Sequence of protein 1:
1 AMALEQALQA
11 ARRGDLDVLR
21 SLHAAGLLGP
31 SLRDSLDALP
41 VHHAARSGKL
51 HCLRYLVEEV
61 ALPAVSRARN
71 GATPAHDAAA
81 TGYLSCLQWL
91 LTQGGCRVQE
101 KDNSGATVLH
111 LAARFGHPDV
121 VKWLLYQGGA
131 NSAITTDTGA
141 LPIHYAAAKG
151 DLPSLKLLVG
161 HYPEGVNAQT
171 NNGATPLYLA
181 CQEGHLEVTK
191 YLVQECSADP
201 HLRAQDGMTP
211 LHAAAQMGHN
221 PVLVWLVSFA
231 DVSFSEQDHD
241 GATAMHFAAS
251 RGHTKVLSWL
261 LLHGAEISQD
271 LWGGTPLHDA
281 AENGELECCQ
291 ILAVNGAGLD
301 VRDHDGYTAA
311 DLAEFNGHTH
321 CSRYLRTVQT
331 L

Sequence of protein 2:
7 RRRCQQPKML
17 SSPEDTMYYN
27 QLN

Residue-level contacts at the interface:
Residue Q182 in protein 1 interacts with residue P13 in protein 2 (closest heavy-atom distance 3.5 Å).
Residue S250 in protein 1 interacts with residue R8 in protein 2 (closest heavy-atom distance 4.0 Å).
Residue D102 in protein 1 contacts residue D21 in protein 2 (closest heavy-atom distance 3.5 Å).
Residue D77 in protein 1 is in contact with residue L28 in protein 2 (closest heavy-atom distance 3.6 Å).
Residue F115 in protein 1 contacts residue N26 in protein 2 (closest heavy-atom distance 4.0 Å).
Residue L179 in protein 1 is in contact with residue L16 in protein 2 (closest heavy-atom distance 3.7 Å).
Residue A204 in protein 1 is in contact with residue K14 in protein 2 (closest heavy-atom distance 3.9 Å).
Residue M208 in protein 1 contacts residue Q11 in protein 2 (closest heavy-atom distance 3.6 Å).
Residue A242 in protein 1 contacts residue R8 in protein 2 (closest heavy-atom distance 3.5 Å).
Residue A80 in protein 1 interacts with residue L28 in protein 2 (closest heavy-atom distance 3.9 Å).
Residue T170 in protein 1 interacts with residue L16 in protein 2 (closest heavy-atom distance 3.8 Å).
Residue H144 in protein 1 interacts with residue L16 in protein 2 (closest heavy-atom distance 3.8 Å).
Residue R46 in protein 1 is in contact with residue Q27 in protein 2 (closest heavy-atom distance 4.0 Å).
Residue L111 in protein 1 is in contact with residue Y25 in protein 2 (closest heavy-atom distance 3.4 Å).
Residue F247 in protein 1 contacts residue Q11 in protein 2 (closest heavy-atom distance 3.6 Å).
Residue Y178 in protein 1 contacts residue K14 in protein 2 (closest heavy-atom distance 2.9 Å).
Residue L36 in protein 1 is in contact with residue M23 in protein 2 (closest heavy-atom distance 4.0 Å).
Residue T138 in protein 1 interacts with residue L16 in protein 2 (closest heavy-atom distance 2.7 Å).
Residue D279 in protein 1 is in contact with residue R8 in protein 2 (closest heavy-atom distance 2.9 Å).
Residue R251 in protein 1 is in contact with residue Q11 in protein 2 (closest heavy-atom distance 2.5 Å).
Residue D77 in protein 1 contacts residue Y24 in protein 2 (closest heavy-atom distance 2.6 Å).
Residue D270 in protein 1 is in contact with residue R8 in protein 2 (closest heavy-atom distance 2.9 Å).
Residue R114 in protein 1 interacts with residue T22 in protein 2 (closest heavy-atom distance 3.0 Å).
Residue H42 in protein 1 interacts with residue Y24 in protein 2 (closest heavy-atom distance 3.7 Å).
Residue Q182 in protein 1 is in contact with residue K14 in protein 2 (closest heavy-atom distance 2.8 Å).
Residue S104 in protein 1 is in contact with residue D21 in protein 2 (closest heavy-atom distance 4.2 Å).
Residue S250 in protein 1 interacts with residue R9 in protein 2 (closest heavy-atom distance 3.2 Å).
Residue A72 in protein 1 is in contact with residue Y25 in protein 2 (closest heavy-atom distance 3.6 Å).
Residue A80 in protein 1 is in contact with residue Y25 in protein 2 (closest heavy-atom distance 3.9 Å).
Residue L36 in protein 1 is in contact with residue Q27 in protein 2 (closest heavy-atom distance 3.6 Å).
Residue Y145 in protein 1 contacts residue L16 in protein 2 (closest heavy-atom distance 3.5 Å).
Residue A68 in protein 1 contacts residue Y24 in protein 2 (closest heavy-atom distance 3.6 Å).
Residue F247 in protein 1 is in contact with residue R8 in protein 2 (closest heavy-atom distance 3.8 Å).
Residue R251 in protein 1 interacts with residue R9 in protein 2 (closest heavy-atom distance 3.0 Å).
Residue H76 in protein 1 is in contact with residue Y25 in protein 2 (closest heavy-atom distance 3.8 Å).
Residue H246 in protein 1 interacts with residue R8 in protein 2 (closest heavy-atom distance 3.7 Å).
Residue L179 in protein 1 is in contact with residue K14 in protein 2 (closest heavy-atom distance 4.1 Å).
Residue T81 in protein 1 interacts with residue L28 in protein 2 (closest heavy-atom distance 3.7 Å).
Residue L36 in protein 1 interacts with residue Y24 in protein 2 (closest heavy-atom distance 3.8 Å).
Residue D206 in protein 1 is in contact with residue K14 in protein 2 (closest heavy-atom distance 2.8 Å).
Residue F115 in protein 1 interacts with residue Y25 in protein 2 (closest heavy-atom distance 3.5 Å).
Residue R114 in protein 1 interacts with residue D21 in protein 2 (closest heavy-atom distance 3.2 Å).
Residue R46 in protein 1 is in contact with residue L28 in protein 2 (closest heavy-atom distance 3.4 Å).
Residue D240 in protein 1 interacts with residue R8 in protein 2 (closest heavy-atom distance 3.9 Å).
Residue N283 in protein 1 interacts with residue R9 in protein 2 (closest heavy-atom distance 3.3 Å).
Residue N70 in protein 1 is in contact with residue Y24 in protein 2 (closest heavy-atom distance 3.5 Å).
Residue R114 in protein 1 is in contact with residue S17 in protein 2 (closest heavy-atom distance 3.0 Å).
Residue A72 in protein 1 is in contact with residue Y24 in protein 2 (closest heavy-atom distance 3.5 Å).
Residue D206 in protein 1 interacts with residue Q11 in protein 2 (closest heavy-atom distance 2.7 Å).
Residue D102 in protein 1 interacts with residue Y25 in protein 2 (closest heavy-atom distance 2.7 Å).
Residue N172 in protein 1 is in contact with residue M15 in protein 2 (closest heavy-atom distance 3.9 Å).
Residue R46 in protein 1 contacts residue Y24 in protein 2 (closest heavy-atom distance 3.2 Å).
Residue M208 in protein 1 interacts with residue K14 in protein 2 (closest heavy-atom distance 3.2 Å).
Residue Y145 in protein 1 contacts residue S17 in protein 2 (closest heavy-atom distance 3.7 Å).
Residue N70 in protein 1 is in contact with residue Y25 in protein 2 (closest heavy-atom distance 3.4 Å).
Residue Q216 in protein 1 interacts with residue Q11 in protein 2 (closest heavy-atom distance 3.8 Å).
Residue A140 in protein 1 contacts residue L16 in protein 2 (closest heavy-atom distance 4.0 Å).
Residue N172 in protein 1 contacts residue K14 in protein 2 (closest heavy-atom distance 3.6 Å).
Residue N70 in protein 1 interacts with residue D21 in protein 2 (closest heavy-atom distance 3.0 Å).
Residue E285 in protein 1 is in contact with residue R9 in protein 2 (closest heavy-atom distance 2.7 Å).

This data describes a binding interaction between two proteins.